Sequence of protein 2:
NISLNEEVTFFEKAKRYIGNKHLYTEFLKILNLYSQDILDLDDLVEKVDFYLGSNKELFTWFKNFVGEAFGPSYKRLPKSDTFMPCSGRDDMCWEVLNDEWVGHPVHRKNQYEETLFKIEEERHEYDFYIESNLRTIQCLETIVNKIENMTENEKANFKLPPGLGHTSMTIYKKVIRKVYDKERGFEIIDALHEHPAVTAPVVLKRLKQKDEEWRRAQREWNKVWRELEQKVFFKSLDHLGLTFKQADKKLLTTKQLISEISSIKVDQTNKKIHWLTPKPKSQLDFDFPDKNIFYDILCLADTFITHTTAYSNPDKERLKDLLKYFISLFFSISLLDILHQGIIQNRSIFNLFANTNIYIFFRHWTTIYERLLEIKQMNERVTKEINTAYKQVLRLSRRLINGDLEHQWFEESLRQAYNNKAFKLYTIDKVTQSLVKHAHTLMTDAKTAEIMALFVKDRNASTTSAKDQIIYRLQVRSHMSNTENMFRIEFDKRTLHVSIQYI

This data describes a binding interaction between two proteins.

Sequence of protein 1:
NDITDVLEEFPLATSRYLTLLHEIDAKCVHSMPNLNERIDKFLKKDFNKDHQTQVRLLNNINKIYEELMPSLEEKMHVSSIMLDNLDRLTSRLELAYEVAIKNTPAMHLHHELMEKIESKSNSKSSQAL

Interface contacts:
Residue R910 in protein 2 interacts with residue D16 in protein 1 (closest heavy-atom distance 2.7 Å).
Residue R910 in protein 2 interacts with residue E20 in protein 1 (closest heavy-atom distance 2.7 Å).
Residue E911 in protein 2 is in contact with residue D16 in protein 1 (closest heavy-atom distance 5.0 Å).
Residue R907 in protein 2 interacts with residue D16 in protein 1 (closest heavy-atom distance 3.3 Å).
Residue R906 in protein 2 is in contact with residue R27 in protein 1 (closest heavy-atom distance 3.6 Å).
Residue R910 in protein 2 is in contact with residue V17 in protein 1 (closest heavy-atom distance 4.7 Å).
Residue R910 in protein 2 contacts residue E19 in protein 1 (closest heavy-atom distance 3.8 Å).
Residue R907 in protein 2 contacts residue D13 in protein 1 (closest heavy-atom distance 4.9 Å).
Residue E903 in protein 2 interacts with residue R103 in protein 1 (closest heavy-atom distance 4.2 Å).
Residue R907 in protein 2 interacts with residue R103 in protein 1 (closest heavy-atom distance 3.3 Å).
Residue R917 in protein 2 is in contact with residue E19 in protein 1 (closest heavy-atom distance 4.8 Å).
Residue R906 in protein 2 is in contact with residue E20 in protein 1 (closest heavy-atom distance 4.0 Å).
Residue E911 in protein 2 is in contact with residue E139 in protein 1 (closest heavy-atom distance 4.3 Å).
Residue E903 in protein 2 interacts with residue R99 in protein 1 (closest heavy-atom distance 2.5 Å).